The following describes two proteins that form a bound complex.

Sequence of protein 1:
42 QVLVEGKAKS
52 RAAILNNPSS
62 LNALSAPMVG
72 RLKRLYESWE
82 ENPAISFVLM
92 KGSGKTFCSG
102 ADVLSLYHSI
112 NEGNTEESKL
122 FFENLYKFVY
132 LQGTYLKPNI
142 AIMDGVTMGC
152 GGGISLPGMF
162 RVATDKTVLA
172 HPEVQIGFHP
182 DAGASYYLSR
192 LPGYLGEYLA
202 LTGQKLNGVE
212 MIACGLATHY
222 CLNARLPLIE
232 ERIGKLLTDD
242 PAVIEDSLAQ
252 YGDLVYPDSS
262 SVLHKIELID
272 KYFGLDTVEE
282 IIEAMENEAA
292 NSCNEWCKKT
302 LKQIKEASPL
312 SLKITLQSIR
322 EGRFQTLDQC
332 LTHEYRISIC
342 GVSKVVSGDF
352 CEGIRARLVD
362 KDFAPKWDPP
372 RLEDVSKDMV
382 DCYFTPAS

Residue-level contacts at the interface:
Residue K206 in protein 1 is in contact with residue A155 in protein 2 (closest heavy-atom distance 4.3 Å).
Residue K206 in protein 1 contacts residue P181 in protein 2 (closest heavy-atom distance 4.5 Å).

Sequence of protein 2:
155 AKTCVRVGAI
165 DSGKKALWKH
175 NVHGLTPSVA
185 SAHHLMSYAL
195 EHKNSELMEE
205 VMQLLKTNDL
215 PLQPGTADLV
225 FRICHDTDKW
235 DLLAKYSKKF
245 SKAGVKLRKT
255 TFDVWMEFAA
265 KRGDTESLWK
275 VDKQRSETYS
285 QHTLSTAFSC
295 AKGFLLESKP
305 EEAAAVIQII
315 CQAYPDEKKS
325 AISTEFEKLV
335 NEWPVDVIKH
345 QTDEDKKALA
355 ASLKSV